This data describes a binding interaction between two proteins.

Sequence of chain B:
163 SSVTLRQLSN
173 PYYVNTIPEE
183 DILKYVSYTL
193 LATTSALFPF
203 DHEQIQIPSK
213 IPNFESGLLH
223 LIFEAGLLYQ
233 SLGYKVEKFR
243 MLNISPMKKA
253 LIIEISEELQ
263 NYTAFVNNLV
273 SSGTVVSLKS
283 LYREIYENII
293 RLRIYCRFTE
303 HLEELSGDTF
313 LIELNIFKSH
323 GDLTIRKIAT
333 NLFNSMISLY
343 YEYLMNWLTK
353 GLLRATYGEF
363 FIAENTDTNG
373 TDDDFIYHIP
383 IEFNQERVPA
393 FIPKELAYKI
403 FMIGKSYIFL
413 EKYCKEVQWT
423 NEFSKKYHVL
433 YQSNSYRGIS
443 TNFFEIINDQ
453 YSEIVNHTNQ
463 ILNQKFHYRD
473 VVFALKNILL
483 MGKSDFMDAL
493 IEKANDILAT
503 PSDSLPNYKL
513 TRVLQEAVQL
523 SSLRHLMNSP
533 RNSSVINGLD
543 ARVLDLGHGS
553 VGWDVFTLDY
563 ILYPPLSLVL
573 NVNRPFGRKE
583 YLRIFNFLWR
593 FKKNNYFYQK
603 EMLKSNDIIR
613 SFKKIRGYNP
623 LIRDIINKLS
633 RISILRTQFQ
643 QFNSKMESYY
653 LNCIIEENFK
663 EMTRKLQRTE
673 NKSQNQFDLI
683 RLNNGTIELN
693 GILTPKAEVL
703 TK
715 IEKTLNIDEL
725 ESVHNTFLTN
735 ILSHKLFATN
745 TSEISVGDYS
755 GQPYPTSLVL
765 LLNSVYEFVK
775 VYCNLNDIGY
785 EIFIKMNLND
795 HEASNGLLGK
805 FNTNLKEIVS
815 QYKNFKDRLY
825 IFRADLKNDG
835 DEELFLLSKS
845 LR

Sequence of chain A:
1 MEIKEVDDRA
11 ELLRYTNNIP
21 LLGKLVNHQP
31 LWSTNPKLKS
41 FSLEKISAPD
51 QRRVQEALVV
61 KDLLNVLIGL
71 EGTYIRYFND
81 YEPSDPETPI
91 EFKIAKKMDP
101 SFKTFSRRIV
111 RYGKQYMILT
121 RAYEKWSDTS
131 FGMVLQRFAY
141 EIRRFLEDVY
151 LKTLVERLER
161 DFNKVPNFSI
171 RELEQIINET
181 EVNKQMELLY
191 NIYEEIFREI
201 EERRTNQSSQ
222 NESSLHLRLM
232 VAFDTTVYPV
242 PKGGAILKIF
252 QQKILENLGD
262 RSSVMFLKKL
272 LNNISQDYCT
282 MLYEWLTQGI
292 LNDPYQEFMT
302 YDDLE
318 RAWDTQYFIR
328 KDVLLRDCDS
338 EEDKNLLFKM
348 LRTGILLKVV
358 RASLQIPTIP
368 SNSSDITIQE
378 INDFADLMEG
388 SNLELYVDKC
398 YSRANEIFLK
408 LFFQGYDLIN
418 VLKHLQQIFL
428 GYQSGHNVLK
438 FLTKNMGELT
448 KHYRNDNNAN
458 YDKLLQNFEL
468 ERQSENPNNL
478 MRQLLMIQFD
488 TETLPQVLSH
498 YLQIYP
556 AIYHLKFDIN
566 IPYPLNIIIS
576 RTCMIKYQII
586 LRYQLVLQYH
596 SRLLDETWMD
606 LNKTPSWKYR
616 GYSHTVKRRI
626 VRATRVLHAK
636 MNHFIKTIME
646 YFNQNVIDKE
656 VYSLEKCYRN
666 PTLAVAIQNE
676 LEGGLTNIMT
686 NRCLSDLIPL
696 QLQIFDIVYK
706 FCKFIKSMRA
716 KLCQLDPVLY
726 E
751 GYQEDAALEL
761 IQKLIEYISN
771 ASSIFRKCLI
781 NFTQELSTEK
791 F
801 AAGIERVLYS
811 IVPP

Contacts between the two chains:
Residue L22 in chain A interacts with residue R295 in chain B (closest heavy-atom distance 2.7 Å).
Residue R143 in chain A interacts with residue D324 in chain B (closest heavy-atom distance 2.7 Å).
Residue A57 in chain A is in contact with residue L167 in chain B (closest heavy-atom distance 3.2 Å).
Residue Y296 in chain A contacts residue S321 in chain B (closest heavy-atom distance 3.2 Å).
Residue M1 in chain A is in contact with residue N177 in chain B (closest heavy-atom distance 2.7 Å).
Residue N167 in chain A is in contact with residue S163 in chain B (closest heavy-atom distance 2.9 Å).
Residue G412 in chain A interacts with residue K698 in chain B (closest heavy-atom distance 2.8 Å).
Residue L64 in chain A is in contact with residue K281 in chain B (closest heavy-atom distance 3.2 Å).
Residue N65 in chain A contacts residue K281 in chain B (closest heavy-atom distance 3.1 Å).
Residue E147 in chain A interacts with residue E289 in chain B (closest heavy-atom distance 2.7 Å).
Residue K37 in chain A interacts with residue N215 in chain B (closest heavy-atom distance 2.9 Å).
Residue M133 in chain A is in contact with residue S321 in chain B (closest heavy-atom distance 3.1 Å).
Residue L12 in chain A is in contact with residue S233 in chain B (closest heavy-atom distance 3.1 Å).
Residue Y123 in chain A interacts with residue Y288 in chain B (closest heavy-atom distance 2.3 Å).
Residue E159 in chain A is in contact with residue S279 in chain B (closest heavy-atom distance 2.8 Å).
Residue K37 in chain A interacts with residue P210 in chain B (closest heavy-atom distance 3.0 Å).
Residue E11 in chain A contacts residue Q206 in chain B (closest heavy-atom distance 2.3 Å).
Residue N565 in chain A contacts residue I689 in chain B (closest heavy-atom distance 2.9 Å).
Residue Y296 in chain A is in contact with residue I318 in chain B (closest heavy-atom distance 3.0 Å).
Residue P474 in chain A is in contact with residue F679 in chain B (closest heavy-atom distance 3.3 Å).
Residue K407 in chain A contacts residue E700 in chain B (closest heavy-atom distance 3.1 Å).
Residue Y140 in chain A contacts residue D324 in chain B (closest heavy-atom distance 3.1 Å).
Residue N565 in chain A contacts residue T688 in chain B (closest heavy-atom distance 3.3 Å).
Residue R53 in chain A interacts with residue V165 in chain B (closest heavy-atom distance 2.7 Å).
Residue A10 in chain A is in contact with residue I207 in chain B (closest heavy-atom distance 3.1 Å).
Residue I3 in chain A is in contact with residue N177 in chain B (closest heavy-atom distance 3.3 Å).
Residue W32 in chain A interacts with residue N215 in chain B (closest heavy-atom distance 3.2 Å).
Residue M483 in chain A interacts with residue I689 in chain B (closest heavy-atom distance 2.8 Å).
Residue A359 in chain A contacts residue I694 in chain B (closest heavy-atom distance 3.1 Å).
Residue E5 in chain A is in contact with residue S211 in chain B (closest heavy-atom distance 3.1 Å).
Residue E147 in chain A interacts with residue Y288 in chain B (closest heavy-atom distance 3.3 Å).
Residue G412 in chain A is in contact with residue P697 in chain B (closest heavy-atom distance 3.2 Å).
Residue R9 in chain A contacts residue Q206 in chain B (closest heavy-atom distance 2.8 Å).
Residue Q136 in chain A interacts with residue G323 in chain B (closest heavy-atom distance 3.0 Å).
Residue S127 in chain A contacts residue H322 in chain B (closest heavy-atom distance 2.9 Å).
Residue M1 in chain A interacts with residue Y174 in chain B (closest heavy-atom distance 3.2 Å).
Residue D8 in chain A is in contact with residue I209 in chain B (closest heavy-atom distance 2.9 Å).
Residue P30 in chain A contacts residue N215 in chain B (closest heavy-atom distance 2.3 Å).
Residue A10 in chain A interacts with residue Q206 in chain B (closest heavy-atom distance 3.2 Å).
Residue I19 in chain A is in contact with residue R299 in chain B (closest heavy-atom distance 3.0 Å).
Residue K61 in chain A interacts with residue S171 in chain B (closest heavy-atom distance 3.2 Å).
Residue D8 in chain A is in contact with residue H222 in chain B (closest heavy-atom distance 2.9 Å).
Residue D278 in chain A is in contact with residue R328 in chain B (closest heavy-atom distance 2.5 Å).
Residue T73 in chain A interacts with residue Y175 in chain B (closest heavy-atom distance 2.9 Å).
Residue K37 in chain A interacts with residue I213 in chain B (closest heavy-atom distance 3.1 Å).
Residue V54 in chain A interacts with residue Y174 in chain B (closest heavy-atom distance 3.3 Å).
Residue P20 in chain A interacts with residue R299 in chain B (closest heavy-atom distance 2.4 Å).
Residue D8 in chain A interacts with residue S218 in chain B (closest heavy-atom distance 2.2 Å).
Residue T16 in chain A interacts with residue R299 in chain B (closest heavy-atom distance 3.1 Å).
Residue Y296 in chain A interacts with residue H322 in chain B (closest heavy-atom distance 3.1 Å).
Residue R137 in chain A is in contact with residue G323 in chain B (closest heavy-atom distance 3.3 Å).
Residue Y413 in chain A contacts residue L695 in chain B (closest heavy-atom distance 2.4 Å).
Residue L25 in chain A contacts residue E226 in chain B (closest heavy-atom distance 3.2 Å).
Residue Q411 in chain A interacts with residue E700 in chain B (closest heavy-atom distance 2.7 Å).
Residue N27 in chain A is in contact with residue H222 in chain B (closest heavy-atom distance 3.1 Å).
Residue E159 in chain A interacts with residue K281 in chain B (closest heavy-atom distance 3.1 Å).
Residue Y568 in chain A interacts with residue L695 in chain B (closest heavy-atom distance 2.8 Å).
Residue N35 in chain A is in contact with residue N215 in chain B (closest heavy-atom distance 2.9 Å).
Residue T16 in chain A contacts residue E302 in chain B (closest heavy-atom distance 2.7 Å).
Residue G23 in chain A is in contact with residue R295 in chain B (closest heavy-atom distance 3.2 Å).